This data describes a binding interaction between two proteins.

Sequence of the first protein:
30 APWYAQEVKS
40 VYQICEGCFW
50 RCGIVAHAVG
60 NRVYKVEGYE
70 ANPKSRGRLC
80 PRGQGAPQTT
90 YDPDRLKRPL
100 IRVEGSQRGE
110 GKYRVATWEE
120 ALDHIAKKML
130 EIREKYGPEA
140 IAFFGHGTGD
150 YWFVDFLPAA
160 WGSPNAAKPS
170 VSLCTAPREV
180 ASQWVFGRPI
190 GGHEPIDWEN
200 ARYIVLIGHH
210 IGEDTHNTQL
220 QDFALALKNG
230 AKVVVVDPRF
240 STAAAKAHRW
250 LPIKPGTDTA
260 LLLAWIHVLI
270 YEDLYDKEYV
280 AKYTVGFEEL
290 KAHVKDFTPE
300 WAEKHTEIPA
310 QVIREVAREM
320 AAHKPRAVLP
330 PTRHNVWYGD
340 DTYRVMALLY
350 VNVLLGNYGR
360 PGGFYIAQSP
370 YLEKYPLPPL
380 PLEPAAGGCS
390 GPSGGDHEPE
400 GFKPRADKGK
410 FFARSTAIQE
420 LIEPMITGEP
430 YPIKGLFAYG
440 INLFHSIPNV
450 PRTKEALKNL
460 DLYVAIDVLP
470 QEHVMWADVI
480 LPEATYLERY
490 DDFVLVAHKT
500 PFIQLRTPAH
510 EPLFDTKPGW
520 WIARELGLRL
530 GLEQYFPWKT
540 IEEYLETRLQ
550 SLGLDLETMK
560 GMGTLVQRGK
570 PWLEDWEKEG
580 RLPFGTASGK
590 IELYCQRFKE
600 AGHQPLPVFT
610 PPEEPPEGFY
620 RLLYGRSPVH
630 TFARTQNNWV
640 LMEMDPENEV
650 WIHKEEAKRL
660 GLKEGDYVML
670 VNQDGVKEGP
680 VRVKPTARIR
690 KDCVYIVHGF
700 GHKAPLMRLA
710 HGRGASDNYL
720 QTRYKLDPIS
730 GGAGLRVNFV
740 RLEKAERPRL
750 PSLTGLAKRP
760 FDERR

Contacts between the two chains:
Residue M643 in the first protein contacts residue F4 in the second protein (closest heavy-atom distance 3.8 Å).
Residue R681 in the first protein contacts residue E3 in the second protein (closest heavy-atom distance 3.3 Å).
Residue M643 in the first protein interacts with residue Y5 in the second protein (closest heavy-atom distance 3.1 Å).
Residue E642 in the first protein contacts residue G6 in the second protein (closest heavy-atom distance 3.5 Å).
Residue D644 in the first protein interacts with residue Y5 in the second protein (closest heavy-atom distance 3.9 Å).
Residue M643 in the first protein contacts residue G6 in the second protein (closest heavy-atom distance 3.2 Å).
Residue V628 in the first protein contacts residue Y5 in the second protein (closest heavy-atom distance 4.4 Å).
Residue K683 in the first protein interacts with residue E3 in the second protein (closest heavy-atom distance 3.9 Å).
Residue D644 in the first protein is in contact with residue G6 in the second protein (closest heavy-atom distance 5.0 Å).
Residue E648 in the first protein contacts residue E3 in the second protein (closest heavy-atom distance 4.2 Å).
Residue S626 in the first protein contacts residue Y5 in the second protein (closest heavy-atom distance 4.4 Å).
Residue P627 in the first protein contacts residue Y5 in the second protein (closest heavy-atom distance 3.0 Å).

Sequence of the second protein:
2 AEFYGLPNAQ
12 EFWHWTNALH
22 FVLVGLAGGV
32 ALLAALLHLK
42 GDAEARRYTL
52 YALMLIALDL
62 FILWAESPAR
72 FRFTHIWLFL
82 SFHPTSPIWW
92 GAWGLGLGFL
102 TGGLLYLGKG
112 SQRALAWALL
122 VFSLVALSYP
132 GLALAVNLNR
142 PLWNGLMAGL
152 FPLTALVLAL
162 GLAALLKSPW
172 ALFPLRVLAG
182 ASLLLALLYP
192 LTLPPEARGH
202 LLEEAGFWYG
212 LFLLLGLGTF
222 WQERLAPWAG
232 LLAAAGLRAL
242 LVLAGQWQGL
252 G